Sequence of the second protein:
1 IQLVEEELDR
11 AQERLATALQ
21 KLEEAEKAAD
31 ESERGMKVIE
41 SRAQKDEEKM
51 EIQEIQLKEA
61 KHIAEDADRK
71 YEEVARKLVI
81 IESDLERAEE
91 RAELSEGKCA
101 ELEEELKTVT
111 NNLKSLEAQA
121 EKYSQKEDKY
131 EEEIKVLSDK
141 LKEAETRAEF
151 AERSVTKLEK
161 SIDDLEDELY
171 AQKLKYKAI

Residue-level contacts at the interface:
Residue P304 in the first protein interacts with residue E73 in the second protein (closest heavy-atom distance 3.8 Å).
Residue G305 in the first protein is in contact with residue E73 in the second protein (closest heavy-atom distance 4.8 Å).
Residue G305 in the first protein interacts with residue K77 in the second protein (closest heavy-atom distance 3.8 Å).
Residue M302 in the first protein interacts with residue K70 in the second protein (closest heavy-atom distance 4.7 Å).
Residue D308 in the first protein interacts with residue K77 in the second protein (closest heavy-atom distance 4.7 Å).
Residue K212 in the first protein is in contact with residue D66 in the second protein (closest heavy-atom distance 4.3 Å).
Residue P330 in the first protein is in contact with residue Y71 in the second protein (closest heavy-atom distance 4.8 Å).
Residue E211 in the first protein interacts with residue K70 in the second protein (closest heavy-atom distance 4.7 Å).

The following describes two proteins that form a bound complex.

Sequence of the first protein:
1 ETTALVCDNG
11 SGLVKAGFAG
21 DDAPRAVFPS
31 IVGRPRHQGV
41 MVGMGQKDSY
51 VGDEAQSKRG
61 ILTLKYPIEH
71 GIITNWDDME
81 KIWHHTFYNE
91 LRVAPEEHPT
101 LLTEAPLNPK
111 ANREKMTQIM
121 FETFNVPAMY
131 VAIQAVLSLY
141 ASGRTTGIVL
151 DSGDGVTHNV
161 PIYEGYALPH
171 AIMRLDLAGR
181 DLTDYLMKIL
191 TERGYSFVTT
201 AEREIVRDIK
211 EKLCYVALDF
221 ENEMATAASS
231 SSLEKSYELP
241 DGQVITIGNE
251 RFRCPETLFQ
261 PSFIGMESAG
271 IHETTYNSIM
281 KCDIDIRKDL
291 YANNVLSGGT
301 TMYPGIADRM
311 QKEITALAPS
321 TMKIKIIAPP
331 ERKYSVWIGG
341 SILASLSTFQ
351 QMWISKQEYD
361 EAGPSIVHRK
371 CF